Sequence of protein 1:
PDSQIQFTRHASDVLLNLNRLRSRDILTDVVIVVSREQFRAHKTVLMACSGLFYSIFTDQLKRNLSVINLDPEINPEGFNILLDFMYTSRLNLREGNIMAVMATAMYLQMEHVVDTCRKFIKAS

Contacts between the two chains:
Residue R91 in protein 1 interacts with residue R14 in protein 2 (closest heavy-atom distance 4.0 Å).
Residue F121 in protein 1 contacts residue L11 in protein 2 (closest heavy-atom distance 4.6 Å).
Residue K120 in protein 1 is in contact with residue L11 in protein 2 (closest heavy-atom distance 4.1 Å).
Residue F121 in protein 1 interacts with residue L13 in protein 2 (closest heavy-atom distance 4.9 Å).
Residue T117 in protein 1 interacts with residue L11 in protein 2 (closest heavy-atom distance 3.7 Å).

Sequence of protein 2:
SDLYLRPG

The following describes two proteins that form a bound complex.